This data describes a binding interaction between two proteins.

Contacts between the two chains:
Residue D145 in chain A is in contact with residue S143 in chain B (closest heavy-atom distance 4.1 Å).
Residue C174 in chain A is in contact with residue P176 in chain B (closest heavy-atom distance 5.0 Å).
Residue T116 in chain A is in contact with residue I181 in chain B (closest heavy-atom distance 4.0 Å).
Residue R150 in chain A interacts with residue K115 in chain B (closest heavy-atom distance 4.5 Å).
Residue K115 in chain A is in contact with residue I181 in chain B (closest heavy-atom distance 4.4 Å).
Residue L171 in chain A interacts with residue Y177 in chain B (closest heavy-atom distance 3.8 Å).
Residue R150 in chain A contacts residue T116 in chain B (closest heavy-atom distance 4.4 Å).
Residue L166 in chain A is in contact with residue I181 in chain B (closest heavy-atom distance 3.7 Å).
Residue I148 in chain A is in contact with residue V122 in chain B (closest heavy-atom distance 4.7 Å).
Residue F118 in chain A contacts residue D145 in chain B (closest heavy-atom distance 3.5 Å).
Residue T116 in chain A contacts residue R150 in chain B (closest heavy-atom distance 4.4 Å).
Residue K115 in chain A is in contact with residue R150 in chain B (closest heavy-atom distance 4.6 Å).
Residue D113 in chain A is in contact with residue R150 in chain B (closest heavy-atom distance 3.4 Å).
Residue I148 in chain A is in contact with residue V121 in chain B (closest heavy-atom distance 4.2 Å).
Residue V122 in chain A is in contact with residue Q151 in chain B (closest heavy-atom distance 4.3 Å).
Residue V122 in chain A is in contact with residue I148 in chain B (closest heavy-atom distance 4.5 Å).
Residue C174 in chain A interacts with residue N175 in chain B (closest heavy-atom distance 3.9 Å).
Residue C174 in chain A is in contact with residue C174 in chain B (closest heavy-atom distance 3.3 Å).
Residue L125 in chain A is in contact with residue V122 in chain B (closest heavy-atom distance 4.2 Å).
Residue F118 in chain A interacts with residue I147 in chain B (closest heavy-atom distance 4.3 Å).
Residue V121 in chain A contacts residue I148 in chain B (closest heavy-atom distance 4.2 Å).
Residue K115 in chain A contacts residue E185 in chain B (closest heavy-atom distance 3.5 Å).
Residue V121 in chain A contacts residue I147 in chain B (closest heavy-atom distance 4.2 Å).
Residue P146 in chain A interacts with residue F118 in chain B (closest heavy-atom distance 3.8 Å).
Residue Y177 in chain A interacts with residue C174 in chain B (closest heavy-atom distance 3.4 Å).
Residue I147 in chain A contacts residue A112 in chain B (closest heavy-atom distance 3.4 Å).
Residue Y177 in chain A contacts residue L171 in chain B (closest heavy-atom distance 3.9 Å).
Residue V121 in chain A contacts residue D145 in chain B (closest heavy-atom distance 3.8 Å).
Residue R150 in chain A is in contact with residue A112 in chain B (closest heavy-atom distance 4.3 Å).
Residue D145 in chain A interacts with residue P119 in chain B (closest heavy-atom distance 4.5 Å).
Residue N175 in chain A is in contact with residue C174 in chain B (closest heavy-atom distance 3.8 Å).
Residue Q151 in chain A interacts with residue V122 in chain B (closest heavy-atom distance 4.3 Å).
Residue F118 in chain A interacts with residue N178 in chain B (closest heavy-atom distance 3.5 Å).
Residue I147 in chain A is in contact with residue V121 in chain B (closest heavy-atom distance 4.3 Å).
Residue D145 in chain A contacts residue F118 in chain B (closest heavy-atom distance 3.4 Å).
Residue R150 in chain A interacts with residue D113 in chain B (closest heavy-atom distance 3.4 Å).
Residue T116 in chain A is in contact with residue E185 in chain B (closest heavy-atom distance 4.2 Å).
Residue A112 in chain A is in contact with residue I147 in chain B (closest heavy-atom distance 3.2 Å).
Residue E185 in chain A interacts with residue K115 in chain B (closest heavy-atom distance 3.6 Å).
Residue I181 in chain A contacts residue L166 in chain B (closest heavy-atom distance 3.8 Å).
Residue S143 in chain A interacts with residue D145 in chain B (closest heavy-atom distance 4.1 Å).
Residue N175 in chain A interacts with residue N175 in chain B (closest heavy-atom distance 3.5 Å).
Residue V121 in chain A contacts residue V121 in chain B (closest heavy-atom distance 4.7 Å).
Residue V122 in chain A is in contact with residue L125 in chain B (closest heavy-atom distance 4.2 Å).
Residue C174 in chain A is in contact with residue Y177 in chain B (closest heavy-atom distance 3.3 Å).
Residue I147 in chain A contacts residue P119 in chain B (closest heavy-atom distance 3.5 Å).
Residue F118 in chain A is in contact with residue P146 in chain B (closest heavy-atom distance 3.7 Å).
Residue D145 in chain A is in contact with residue V121 in chain B (closest heavy-atom distance 3.9 Å).
Residue E185 in chain A contacts residue T116 in chain B (closest heavy-atom distance 4.3 Å).
Residue I147 in chain A contacts residue N120 in chain B (closest heavy-atom distance 3.8 Å).
Residue T116 in chain A is in contact with residue I147 in chain B (closest heavy-atom distance 4.5 Å).
Residue I147 in chain A interacts with residue F118 in chain B (closest heavy-atom distance 4.2 Å).
Residue N120 in chain A is in contact with residue I147 in chain B (closest heavy-atom distance 3.6 Å).
Residue P119 in chain A contacts residue D145 in chain B (closest heavy-atom distance 4.5 Å).
Residue I181 in chain A interacts with residue K115 in chain B (closest heavy-atom distance 4.6 Å).
Residue I181 in chain A interacts with residue T116 in chain B (closest heavy-atom distance 4.2 Å).
Residue N178 in chain A interacts with residue F118 in chain B (closest heavy-atom distance 3.5 Å).
Residue A112 in chain A interacts with residue R150 in chain B (closest heavy-atom distance 4.2 Å).
Residue P119 in chain A interacts with residue I147 in chain B (closest heavy-atom distance 3.4 Å).
Residue I147 in chain A interacts with residue T116 in chain B (closest heavy-atom distance 4.5 Å).

Sequence of chain B:
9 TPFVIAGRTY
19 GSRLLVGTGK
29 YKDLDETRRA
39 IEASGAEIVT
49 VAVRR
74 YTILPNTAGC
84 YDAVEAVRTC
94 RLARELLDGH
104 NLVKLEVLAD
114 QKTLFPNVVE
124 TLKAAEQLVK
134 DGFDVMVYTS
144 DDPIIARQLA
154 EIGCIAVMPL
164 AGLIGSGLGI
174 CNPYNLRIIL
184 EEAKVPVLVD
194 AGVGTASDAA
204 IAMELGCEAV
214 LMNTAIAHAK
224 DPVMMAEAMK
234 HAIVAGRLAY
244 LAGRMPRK

Sequence of chain A:
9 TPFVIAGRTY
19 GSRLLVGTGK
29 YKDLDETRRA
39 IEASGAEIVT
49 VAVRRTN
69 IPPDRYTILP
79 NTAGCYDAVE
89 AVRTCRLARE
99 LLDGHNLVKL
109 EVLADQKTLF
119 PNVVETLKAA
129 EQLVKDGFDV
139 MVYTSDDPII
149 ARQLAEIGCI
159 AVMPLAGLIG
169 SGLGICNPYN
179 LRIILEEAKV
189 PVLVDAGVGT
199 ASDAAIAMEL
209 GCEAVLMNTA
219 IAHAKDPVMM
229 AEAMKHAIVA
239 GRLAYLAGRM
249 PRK